The following describes two proteins that form a bound complex.

Residue-level contacts at the interface:
Residue V202 in chain A contacts residue R201 in chain B (closest heavy-atom distance 4.2 Å).
Residue Q17 in chain A is in contact with residue R288 in chain B (closest heavy-atom distance 4.0 Å).
Residue D194 in chain A is in contact with residue R18 in chain B (closest heavy-atom distance 2.7 Å).
Residue A21 in chain A contacts residue I278 in chain B (closest heavy-atom distance 3.8 Å).
Residue V23 in chain A interacts with residue D276 in chain B (closest heavy-atom distance 4.3 Å).
Residue R288 in chain A is in contact with residue R18 in chain B (closest heavy-atom distance 3.6 Å).
Residue E292 in chain A contacts residue W14 in chain B (closest heavy-atom distance 2.8 Å).
Residue R18 in chain A contacts residue E190 in chain B (closest heavy-atom distance 3.5 Å).
Residue D276 in chain A is in contact with residue V23 in chain B (closest heavy-atom distance 4.3 Å).
Residue R201 in chain A interacts with residue H198 in chain B (closest heavy-atom distance 3.5 Å).
Residue T295 in chain A interacts with residue K158 in chain B (closest heavy-atom distance 3.5 Å).
Residue E15 in chain A contacts residue R18 in chain B (closest heavy-atom distance 4.4 Å).
Residue R18 in chain A is in contact with residue R18 in chain B (closest heavy-atom distance 3.4 Å).
Residue K158 in chain A is in contact with residue T295 in chain B (closest heavy-atom distance 3.5 Å).
Residue C195 in chain A is in contact with residue P22 in chain B (closest heavy-atom distance 3.9 Å).
Residue T298 in chain A interacts with residue T296 in chain B (closest heavy-atom distance 3.7 Å).
Residue P22 in chain A interacts with residue L277 in chain B (closest heavy-atom distance 3.5 Å).
Residue E190 in chain A interacts with residue R18 in chain B (closest heavy-atom distance 3.5 Å).
Residue S19 in chain A is in contact with residue D194 in chain B (closest heavy-atom distance 4.1 Å).
Residue P22 in chain A contacts residue L191 in chain B (closest heavy-atom distance 4.2 Å).
Residue I278 in chain A interacts with residue A21 in chain B (closest heavy-atom distance 3.8 Å).
Residue P22 in chain A is in contact with residue I278 in chain B (closest heavy-atom distance 2.6 Å).
Residue W14 in chain A is in contact with residue R288 in chain B (closest heavy-atom distance 2.6 Å).
Residue L277 in chain A contacts residue P22 in chain B (closest heavy-atom distance 3.5 Å).
Residue I278 in chain A contacts residue G24 in chain B (closest heavy-atom distance 3.6 Å).
Residue A197 in chain A is in contact with residue H198 in chain B (closest heavy-atom distance 3.8 Å).
Residue P22 in chain A contacts residue D194 in chain B (closest heavy-atom distance 4.3 Å).
Residue W14 in chain A interacts with residue E292 in chain B (closest heavy-atom distance 2.8 Å).
Residue N25 in chain A is in contact with residue I278 in chain B (closest heavy-atom distance 4.0 Å).
Residue P22 in chain A interacts with residue C195 in chain B (closest heavy-atom distance 3.9 Å).
Residue I278 in chain A is in contact with residue P22 in chain B (closest heavy-atom distance 2.6 Å).
Residue W14 in chain A interacts with residue T291 in chain B (closest heavy-atom distance 3.7 Å).
Residue E15 in chain A contacts residue R288 in chain B (closest heavy-atom distance 3.1 Å).
Residue T291 in chain A contacts residue W14 in chain B (closest heavy-atom distance 3.7 Å).
Residue D276 in chain A interacts with residue R201 in chain B (closest heavy-atom distance 2.6 Å).
Residue T296 in chain A is in contact with residue T298 in chain B (closest heavy-atom distance 3.7 Å).
Residue R288 in chain A is in contact with residue E15 in chain B (closest heavy-atom distance 3.1 Å).
Residue R18 in chain A interacts with residue D194 in chain B (closest heavy-atom distance 2.7 Å).
Residue R201 in chain A interacts with residue F275 in chain B (closest heavy-atom distance 2.7 Å).
Residue R288 in chain A contacts residue Q17 in chain B (closest heavy-atom distance 4.0 Å).
Residue H198 in chain A contacts residue V23 in chain B (closest heavy-atom distance 3.7 Å).
Residue P280 in chain A interacts with residue A21 in chain B (closest heavy-atom distance 3.2 Å).
Residue V23 in chain A interacts with residue H198 in chain B (closest heavy-atom distance 3.7 Å).
Residue R201 in chain A is in contact with residue L277 in chain B (closest heavy-atom distance 3.1 Å).
Residue L277 in chain A is in contact with residue R201 in chain B (closest heavy-atom distance 3.1 Å).
Residue R18 in chain A interacts with residue R288 in chain B (closest heavy-atom distance 3.6 Å).
Residue A21 in chain A is in contact with residue P280 in chain B (closest heavy-atom distance 3.2 Å).
Residue H198 in chain A contacts residue A197 in chain B (closest heavy-atom distance 3.8 Å).
Residue G24 in chain A is in contact with residue I278 in chain B (closest heavy-atom distance 3.6 Å).
Residue D194 in chain A interacts with residue P22 in chain B (closest heavy-atom distance 4.3 Å).
Residue R288 in chain A contacts residue W14 in chain B (closest heavy-atom distance 2.6 Å).
Residue I278 in chain A contacts residue N25 in chain B (closest heavy-atom distance 4.0 Å).
Residue D194 in chain A contacts residue D194 in chain B (closest heavy-atom distance 4.2 Å).
Residue R201 in chain A is in contact with residue D276 in chain B (closest heavy-atom distance 2.6 Å).
Residue H198 in chain A is in contact with residue H198 in chain B (closest heavy-atom distance 3.2 Å).
Residue F275 in chain A contacts residue R201 in chain B (closest heavy-atom distance 2.7 Å).
Residue L191 in chain A contacts residue P22 in chain B (closest heavy-atom distance 4.2 Å).
Residue D194 in chain A is in contact with residue S19 in chain B (closest heavy-atom distance 4.1 Å).
Residue H198 in chain A is in contact with residue R201 in chain B (closest heavy-atom distance 3.5 Å).
Residue R201 in chain A contacts residue V202 in chain B (closest heavy-atom distance 4.2 Å).

Sequence of chain A:
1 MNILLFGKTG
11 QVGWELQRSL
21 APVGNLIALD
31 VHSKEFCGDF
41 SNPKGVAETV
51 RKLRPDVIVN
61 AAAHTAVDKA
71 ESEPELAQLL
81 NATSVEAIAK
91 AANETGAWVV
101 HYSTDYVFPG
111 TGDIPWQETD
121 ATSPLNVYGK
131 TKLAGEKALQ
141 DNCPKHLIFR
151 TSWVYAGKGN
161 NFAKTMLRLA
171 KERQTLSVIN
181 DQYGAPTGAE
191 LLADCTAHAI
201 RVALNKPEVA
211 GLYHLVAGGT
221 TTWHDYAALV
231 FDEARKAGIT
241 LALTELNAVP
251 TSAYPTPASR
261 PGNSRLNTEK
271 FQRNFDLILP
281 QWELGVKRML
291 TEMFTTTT

Sequence of chain B:
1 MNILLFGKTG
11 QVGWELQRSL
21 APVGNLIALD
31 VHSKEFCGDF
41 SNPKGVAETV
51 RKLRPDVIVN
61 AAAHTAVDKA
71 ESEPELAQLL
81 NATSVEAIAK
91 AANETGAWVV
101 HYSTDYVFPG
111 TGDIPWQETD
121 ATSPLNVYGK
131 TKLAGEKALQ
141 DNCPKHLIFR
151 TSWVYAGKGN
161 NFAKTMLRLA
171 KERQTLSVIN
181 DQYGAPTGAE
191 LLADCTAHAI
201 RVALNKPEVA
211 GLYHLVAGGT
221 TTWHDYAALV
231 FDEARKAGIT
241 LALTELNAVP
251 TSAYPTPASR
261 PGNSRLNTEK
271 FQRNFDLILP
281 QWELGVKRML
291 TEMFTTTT